Sequence of chain B:
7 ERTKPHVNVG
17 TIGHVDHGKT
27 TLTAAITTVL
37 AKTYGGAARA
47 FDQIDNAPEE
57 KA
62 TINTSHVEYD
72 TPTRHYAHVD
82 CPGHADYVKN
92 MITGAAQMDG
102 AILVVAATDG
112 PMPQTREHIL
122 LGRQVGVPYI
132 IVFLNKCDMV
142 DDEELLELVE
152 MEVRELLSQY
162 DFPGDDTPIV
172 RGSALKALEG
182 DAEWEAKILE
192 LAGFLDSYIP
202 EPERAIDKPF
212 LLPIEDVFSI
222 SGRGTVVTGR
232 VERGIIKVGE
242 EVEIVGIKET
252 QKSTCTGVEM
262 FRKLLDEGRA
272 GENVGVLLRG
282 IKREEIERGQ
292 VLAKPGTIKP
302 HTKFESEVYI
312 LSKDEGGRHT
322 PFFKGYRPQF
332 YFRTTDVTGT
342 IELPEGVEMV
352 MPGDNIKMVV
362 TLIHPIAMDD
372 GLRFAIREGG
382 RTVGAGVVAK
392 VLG

The following describes two proteins that form a bound complex.

Interface contacts:
Residue E260 in chain B is in contact with residue S1 in chain A (closest heavy-atom distance 3.5 Å).
Residue F219 in chain B is in contact with residue S1 in chain A (closest heavy-atom distance 3.7 Å).
Residue F262 in chain B is in contact with residue V5 in chain A (closest heavy-atom distance 3.7 Å).
Residue R263 in chain B is in contact with residue S1 in chain A (closest heavy-atom distance 3.3 Å).
Residue N274 in chain B contacts residue G7 in chain A (closest heavy-atom distance 3.6 Å).

Sequence of chain A:
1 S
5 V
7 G